Interface contacts:
Residue V14 in protein 1 is in contact with residue L34 in protein 2 (closest heavy-atom distance 3.7 Å).
Residue Y22 in protein 1 contacts residue L34 in protein 2 (closest heavy-atom distance 3.6 Å).
Residue R16 in protein 1 interacts with residue P76 in protein 2 (closest heavy-atom distance 2.7 Å).
Residue R23 in protein 1 interacts with residue T27 in protein 2 (closest heavy-atom distance 3.6 Å).
Residue C28 in protein 1 is in contact with residue D21 in protein 2 (closest heavy-atom distance 3.4 Å).
Residue L24 in protein 1 interacts with residue L68 in protein 2 (closest heavy-atom distance 3.7 Å).
Residue W12 in protein 1 interacts with residue K64 in protein 2 (closest heavy-atom distance 3.8 Å).
Residue W12 in protein 1 interacts with residue L65 in protein 2 (closest heavy-atom distance 3.5 Å).
Residue L68 in protein 1 interacts with residue L24 in protein 2 (closest heavy-atom distance 3.6 Å).
Residue G40 in protein 1 interacts with residue G40 in protein 2 (closest heavy-atom distance 3.4 Å).
Residue P76 in protein 1 is in contact with residue R16 in protein 2 (closest heavy-atom distance 2.6 Å).
Residue V14 in protein 1 is in contact with residue L75 in protein 2 (closest heavy-atom distance 3.5 Å).
Residue H61 in protein 1 interacts with residue C28 in protein 2 (closest heavy-atom distance 3.4 Å).
Residue C28 in protein 1 contacts residue H61 in protein 2 (closest heavy-atom distance 3.4 Å).
Residue E44 in protein 1 interacts with residue Q36 in protein 2 (closest heavy-atom distance 2.7 Å).
Residue L24 in protein 1 contacts residue L24 in protein 2 (closest heavy-atom distance 3.5 Å).
Residue G20 in protein 1 is in contact with residue C28 in protein 2 (closest heavy-atom distance 3.4 Å).
Residue K64 in protein 1 is in contact with residue W12 in protein 2 (closest heavy-atom distance 3.8 Å).
Residue H61 in protein 1 is in contact with residue W12 in protein 2 (closest heavy-atom distance 3.6 Å).
Residue M41 in protein 1 interacts with residue M41 in protein 2 (closest heavy-atom distance 3.7 Å).
Residue C28 in protein 1 is in contact with residue Y22 in protein 2 (closest heavy-atom distance 3.0 Å).
Residue L75 in protein 1 interacts with residue S15 in protein 2 (closest heavy-atom distance 3.7 Å).
Residue P76 in protein 1 interacts with residue Y22 in protein 2 (closest heavy-atom distance 2.6 Å).
Residue Y22 in protein 1 is in contact with residue L75 in protein 2 (closest heavy-atom distance 3.7 Å).
Residue K31 in protein 1 is in contact with residue Y22 in protein 2 (closest heavy-atom distance 3.4 Å).
Residue N57 in protein 1 is in contact with residue W33 in protein 2 (closest heavy-atom distance 3.4 Å).
Residue L24 in protein 1 contacts residue I26 in protein 2 (closest heavy-atom distance 3.0 Å).
Residue T27 in protein 1 contacts residue D21 in protein 2 (closest heavy-atom distance 3.3 Å).
Residue N30 in protein 1 interacts with residue Y22 in protein 2 (closest heavy-atom distance 3.8 Å).
Residue L24 in protein 1 contacts residue A25 in protein 2 (closest heavy-atom distance 3.3 Å).
Residue A25 in protein 1 contacts residue L24 in protein 2 (closest heavy-atom distance 3.2 Å).
Residue L34 in protein 1 is in contact with residue Y22 in protein 2 (closest heavy-atom distance 3.6 Å).
Residue W33 in protein 1 is in contact with residue N57 in protein 2 (closest heavy-atom distance 3.3 Å).
Residue T27 in protein 1 interacts with residue Y22 in protein 2 (closest heavy-atom distance 3.0 Å).
Residue E44 in protein 1 interacts with residue G40 in protein 2 (closest heavy-atom distance 3.5 Å).
Residue T27 in protein 1 contacts residue R23 in protein 2 (closest heavy-atom distance 3.7 Å).
Residue H61 in protein 1 interacts with residue W33 in protein 2 (closest heavy-atom distance 3.5 Å).
Residue E44 in protein 1 is in contact with residue E39 in protein 2 (closest heavy-atom distance 3.7 Å).
Residue A25 in protein 1 is in contact with residue R23 in protein 2 (closest heavy-atom distance 3.7 Å).
Residue M41 in protein 1 contacts residue S37 in protein 2 (closest heavy-atom distance 3.6 Å).
Residue D21 in protein 1 is in contact with residue C28 in protein 2 (closest heavy-atom distance 3.3 Å).
Residue K43 in protein 1 is in contact with residue E44 in protein 2 (closest heavy-atom distance 2.8 Å).
Residue Y22 in protein 1 is in contact with residue C28 in protein 2 (closest heavy-atom distance 3.3 Å).
Residue L75 in protein 1 is in contact with residue Y22 in protein 2 (closest heavy-atom distance 3.7 Å).
Residue R23 in protein 1 is in contact with residue I26 in protein 2 (closest heavy-atom distance 3.6 Å).
Residue S37 in protein 1 contacts residue M41 in protein 2 (closest heavy-atom distance 3.4 Å).
Residue I26 in protein 1 interacts with residue L24 in protein 2 (closest heavy-atom distance 3.0 Å).
Residue P29 in protein 1 contacts residue D21 in protein 2 (closest heavy-atom distance 3.8 Å).
Residue L65 in protein 1 contacts residue W12 in protein 2 (closest heavy-atom distance 3.6 Å).
Residue L75 in protein 1 contacts residue V14 in protein 2 (closest heavy-atom distance 3.8 Å).
Residue Y22 in protein 1 interacts with residue P76 in protein 2 (closest heavy-atom distance 2.7 Å).
Residue E11 in protein 1 is in contact with residue R23 in protein 2 (closest heavy-atom distance 2.7 Å).
Residue W33 in protein 1 interacts with residue H61 in protein 2 (closest heavy-atom distance 3.7 Å).
Residue Q36 in protein 1 contacts residue E44 in protein 2 (closest heavy-atom distance 2.7 Å).
Residue E44 in protein 1 interacts with residue K43 in protein 2 (closest heavy-atom distance 2.6 Å).
Residue R23 in protein 1 contacts residue E11 in protein 2 (closest heavy-atom distance 2.8 Å).
Residue R23 in protein 1 is in contact with residue A25 in protein 2 (closest heavy-atom distance 3.6 Å).
Residue Y22 in protein 1 contacts residue T27 in protein 2 (closest heavy-atom distance 3.1 Å).
Residue W12 in protein 1 is in contact with residue H61 in protein 2 (closest heavy-atom distance 3.8 Å).
Residue D21 in protein 1 contacts residue P29 in protein 2 (closest heavy-atom distance 3.5 Å).

Sequence of protein 1:
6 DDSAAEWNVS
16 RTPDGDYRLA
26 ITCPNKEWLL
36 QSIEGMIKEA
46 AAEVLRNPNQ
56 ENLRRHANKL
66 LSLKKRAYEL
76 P

The following describes two proteins that form a bound complex.

Sequence of protein 2:
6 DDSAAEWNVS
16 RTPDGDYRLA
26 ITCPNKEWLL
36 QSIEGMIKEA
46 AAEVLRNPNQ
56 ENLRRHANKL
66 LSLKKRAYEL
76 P